Sequence of protein 2:
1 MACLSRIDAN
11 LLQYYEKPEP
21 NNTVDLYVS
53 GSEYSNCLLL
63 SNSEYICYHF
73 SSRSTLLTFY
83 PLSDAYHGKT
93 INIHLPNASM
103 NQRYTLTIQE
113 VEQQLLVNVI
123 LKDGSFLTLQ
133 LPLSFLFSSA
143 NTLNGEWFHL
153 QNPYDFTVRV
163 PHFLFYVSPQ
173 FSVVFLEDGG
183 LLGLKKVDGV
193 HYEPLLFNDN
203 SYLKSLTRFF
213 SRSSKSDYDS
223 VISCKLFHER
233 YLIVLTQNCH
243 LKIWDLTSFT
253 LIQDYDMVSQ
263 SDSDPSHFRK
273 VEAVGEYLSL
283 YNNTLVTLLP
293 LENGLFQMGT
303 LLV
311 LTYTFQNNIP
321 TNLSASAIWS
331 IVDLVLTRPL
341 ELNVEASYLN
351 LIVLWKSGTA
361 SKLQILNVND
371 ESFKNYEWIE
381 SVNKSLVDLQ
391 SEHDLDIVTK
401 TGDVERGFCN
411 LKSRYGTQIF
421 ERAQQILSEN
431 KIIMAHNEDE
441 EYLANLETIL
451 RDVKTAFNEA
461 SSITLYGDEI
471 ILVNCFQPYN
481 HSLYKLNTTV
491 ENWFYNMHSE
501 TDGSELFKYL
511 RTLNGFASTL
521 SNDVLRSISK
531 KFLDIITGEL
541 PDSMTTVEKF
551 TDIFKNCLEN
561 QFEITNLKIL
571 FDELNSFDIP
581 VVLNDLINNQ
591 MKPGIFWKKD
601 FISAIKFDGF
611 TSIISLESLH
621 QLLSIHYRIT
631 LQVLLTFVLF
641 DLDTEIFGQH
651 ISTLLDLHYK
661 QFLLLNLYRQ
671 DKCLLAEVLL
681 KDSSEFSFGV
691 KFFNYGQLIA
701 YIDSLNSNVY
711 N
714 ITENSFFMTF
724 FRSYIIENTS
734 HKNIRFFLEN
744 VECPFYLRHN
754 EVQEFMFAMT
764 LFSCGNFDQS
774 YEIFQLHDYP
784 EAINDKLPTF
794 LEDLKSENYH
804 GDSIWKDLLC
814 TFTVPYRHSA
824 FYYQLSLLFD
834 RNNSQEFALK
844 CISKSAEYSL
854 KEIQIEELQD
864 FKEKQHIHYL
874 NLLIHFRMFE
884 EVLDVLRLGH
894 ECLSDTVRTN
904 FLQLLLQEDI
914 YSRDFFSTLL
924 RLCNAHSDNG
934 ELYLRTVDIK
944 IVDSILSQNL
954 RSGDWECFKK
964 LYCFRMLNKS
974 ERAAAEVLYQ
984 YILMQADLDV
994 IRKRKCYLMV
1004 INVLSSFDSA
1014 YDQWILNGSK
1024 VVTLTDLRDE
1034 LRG

Residue-level contacts at the interface:
Residue K1023 in protein 2 is in contact with residue E653 in protein 1 (closest heavy-atom distance 4.4 Å).
Residue V940 in protein 2 interacts with residue L697 in protein 1 (closest heavy-atom distance 4.2 Å).
Residue W1017 in protein 2 interacts with residue L581 in protein 1 (closest heavy-atom distance 4.4 Å).
Residue D1015 in protein 2 is in contact with residue E653 in protein 1 (closest heavy-atom distance 4.1 Å).
Residue H893 in protein 2 is in contact with residue R698 in protein 1 (closest heavy-atom distance 3.4 Å).
Residue K972 in protein 2 is in contact with residue L697 in protein 1 (closest heavy-atom distance 3.3 Å).
Residue S1012 in protein 2 contacts residue E693 in protein 1 (closest heavy-atom distance 4.0 Å).
Residue Y1014 in protein 2 is in contact with residue E693 in protein 1 (closest heavy-atom distance 3.4 Å).
Residue Y1014 in protein 2 contacts residue Q663 in protein 1 (closest heavy-atom distance 3.9 Å).
Residue N971 in protein 2 is in contact with residue R698 in protein 1 (closest heavy-atom distance 4.0 Å).
Residue W1017 in protein 2 is in contact with residue Q663 in protein 1 (closest heavy-atom distance 4.0 Å).
Residue V1024 in protein 2 contacts residue P578 in protein 1 (closest heavy-atom distance 3.6 Å).
Residue V1024 in protein 2 contacts residue R652 in protein 1 (closest heavy-atom distance 3.6 Å).
Residue K972 in protein 2 contacts residue R698 in protein 1 (closest heavy-atom distance 3.2 Å).
Residue V1024 in protein 2 is in contact with residue R579 in protein 1 (closest heavy-atom distance 3.5 Å).
Residue K972 in protein 2 contacts residue Y696 in protein 1 (closest heavy-atom distance 2.8 Å).
Residue K943 in protein 2 contacts residue K668 in protein 1 (closest heavy-atom distance 4.5 Å).
Residue R1031 in protein 2 interacts with residue R652 in protein 1 (closest heavy-atom distance 4.5 Å).
Residue I1018 in protein 2 contacts residue L581 in protein 1 (closest heavy-atom distance 3.9 Å).
Residue D941 in protein 2 is in contact with residue L697 in protein 1 (closest heavy-atom distance 3.5 Å).
Residue D1015 in protein 2 is in contact with residue C657 in protein 1 (closest heavy-atom distance 3.2 Å).
Residue F1010 in protein 2 contacts residue E693 in protein 1 (closest heavy-atom distance 3.2 Å).
Residue V1025 in protein 2 contacts residue R579 in protein 1 (closest heavy-atom distance 4.3 Å).
Residue I1018 in protein 2 contacts residue S583 in protein 1 (closest heavy-atom distance 3.6 Å).
Residue T939 in protein 2 is in contact with residue R698 in protein 1 (closest heavy-atom distance 3.0 Å).
Residue A1013 in protein 2 is in contact with residue A656 in protein 1 (closest heavy-atom distance 3.3 Å).
Residue D1015 in protein 2 is in contact with residue L581 in protein 1 (closest heavy-atom distance 3.6 Å).
Residue E974 in protein 2 is in contact with residue Y696 in protein 1 (closest heavy-atom distance 3.5 Å).
Residue D941 in protein 2 is in contact with residue R698 in protein 1 (closest heavy-atom distance 3.3 Å).
Residue I942 in protein 2 contacts residue L697 in protein 1 (closest heavy-atom distance 4.1 Å).
Residue D1015 in protein 2 contacts residue V660 in protein 1 (closest heavy-atom distance 4.0 Å).
Residue E974 in protein 2 contacts residue P692 in protein 1 (closest heavy-atom distance 3.9 Å).
Residue K943 in protein 2 contacts residue S667 in protein 1 (closest heavy-atom distance 3.7 Å).
Residue V940 in protein 2 is in contact with residue R698 in protein 1 (closest heavy-atom distance 4.2 Å).
Residue K943 in protein 2 contacts residue L697 in protein 1 (closest heavy-atom distance 3.5 Å).
Residue S973 in protein 2 is in contact with residue R698 in protein 1 (closest heavy-atom distance 3.0 Å).
Residue A1013 in protein 2 is in contact with residue E653 in protein 1 (closest heavy-atom distance 4.2 Å).
Residue S1012 in protein 2 is in contact with residue L689 in protein 1 (closest heavy-atom distance 3.6 Å).
Residue D1015 in protein 2 interacts with residue P578 in protein 1 (closest heavy-atom distance 3.9 Å).
Residue W1017 in protein 2 contacts residue V660 in protein 1 (closest heavy-atom distance 3.5 Å).
Residue D1015 in protein 2 is in contact with residue A656 in protein 1 (closest heavy-atom distance 3.7 Å).
Residue I1018 in protein 2 contacts residue L582 in protein 1 (closest heavy-atom distance 3.5 Å).
Residue S973 in protein 2 is in contact with residue Y696 in protein 1 (closest heavy-atom distance 3.5 Å).
Residue S973 in protein 2 is in contact with residue A695 in protein 1 (closest heavy-atom distance 3.8 Å).
Residue I942 in protein 2 is in contact with residue Y696 in protein 1 (closest heavy-atom distance 3.2 Å).
Residue S1022 in protein 2 is in contact with residue P578 in protein 1 (closest heavy-atom distance 3.9 Å).
Residue S973 in protein 2 is in contact with residue P692 in protein 1 (closest heavy-atom distance 3.2 Å).
Residue S1022 in protein 2 contacts residue L581 in protein 1 (closest heavy-atom distance 3.2 Å).
Residue Q1016 in protein 2 is in contact with residue L581 in protein 1 (closest heavy-atom distance 3.6 Å).
Residue Y1014 in protein 2 is in contact with residue A656 in protein 1 (closest heavy-atom distance 4.2 Å).
Residue I942 in protein 2 contacts residue S667 in protein 1 (closest heavy-atom distance 4.7 Å).
Residue T1028 in protein 2 contacts residue R652 in protein 1 (closest heavy-atom distance 3.7 Å).
Residue K943 in protein 2 interacts with residue I669 in protein 1 (closest heavy-atom distance 4.5 Å).
Residue D1011 in protein 2 contacts residue L689 in protein 1 (closest heavy-atom distance 3.1 Å).
Residue Y1014 in protein 2 is in contact with residue N659 in protein 1 (closest heavy-atom distance 4.0 Å).
Residue V1024 in protein 2 interacts with residue E653 in protein 1 (closest heavy-atom distance 3.7 Å).
Residue V1024 in protein 2 is in contact with residue C651 in protein 1 (closest heavy-atom distance 4.3 Å).
Residue I1018 in protein 2 interacts with residue N584 in protein 1 (closest heavy-atom distance 4.2 Å).
Residue A1013 in protein 2 contacts residue N659 in protein 1 (closest heavy-atom distance 4.7 Å).
Residue E974 in protein 2 contacts residue Q663 in protein 1 (closest heavy-atom distance 3.0 Å).

The following describes two proteins that form a bound complex.

Sequence of protein 1:
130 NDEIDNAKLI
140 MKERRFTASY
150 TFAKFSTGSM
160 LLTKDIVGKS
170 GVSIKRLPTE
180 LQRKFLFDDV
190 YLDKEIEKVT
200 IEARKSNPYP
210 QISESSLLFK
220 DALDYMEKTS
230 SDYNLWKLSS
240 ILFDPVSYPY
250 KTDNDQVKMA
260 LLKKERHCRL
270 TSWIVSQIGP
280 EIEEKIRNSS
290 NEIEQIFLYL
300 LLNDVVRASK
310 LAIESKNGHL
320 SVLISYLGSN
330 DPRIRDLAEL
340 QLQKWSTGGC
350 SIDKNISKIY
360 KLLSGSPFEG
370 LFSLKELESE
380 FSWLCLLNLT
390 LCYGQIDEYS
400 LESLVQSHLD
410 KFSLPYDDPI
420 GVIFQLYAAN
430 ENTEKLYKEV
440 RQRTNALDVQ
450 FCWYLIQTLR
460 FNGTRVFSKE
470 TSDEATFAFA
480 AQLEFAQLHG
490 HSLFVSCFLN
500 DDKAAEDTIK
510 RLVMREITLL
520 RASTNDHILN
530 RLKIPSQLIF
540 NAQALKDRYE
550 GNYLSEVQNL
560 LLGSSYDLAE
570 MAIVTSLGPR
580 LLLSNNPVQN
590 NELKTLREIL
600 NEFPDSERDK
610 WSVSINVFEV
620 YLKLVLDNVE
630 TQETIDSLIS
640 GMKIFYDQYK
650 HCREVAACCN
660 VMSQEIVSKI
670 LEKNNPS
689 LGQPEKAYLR